Sequence of chain B:
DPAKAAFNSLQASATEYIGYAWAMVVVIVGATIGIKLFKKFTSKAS

Sequence of chain A:
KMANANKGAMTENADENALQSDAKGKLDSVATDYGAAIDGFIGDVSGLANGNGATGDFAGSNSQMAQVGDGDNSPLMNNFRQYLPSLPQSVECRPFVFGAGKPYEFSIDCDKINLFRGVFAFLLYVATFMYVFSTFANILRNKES

The following describes two proteins that form a bound complex.

Contacts between the two chains:
Residue L376 in chain A is in contact with residue V53 in chain B (closest heavy-atom distance 4.4 Å).
Residue M391 in chain A contacts residue F68 in chain B (closest heavy-atom distance 4.2 Å).
Residue L384 in chain A is in contact with residue L64 in chain B (closest heavy-atom distance 3.9 Å).
Residue K373 in chain A interacts with residue V53 in chain B (closest heavy-atom distance 4.1 Å).
Residue K373 in chain A interacts with residue W49 in chain B (closest heavy-atom distance 3.5 Å).
Residue V387 in chain A is in contact with residue F68 in chain B (closest heavy-atom distance 3.6 Å).
Residue V387 in chain A contacts residue L64 in chain B (closest heavy-atom distance 4.0 Å).
Residue V380 in chain A contacts residue I60 in chain B (closest heavy-atom distance 3.6 Å).
Residue L384 in chain A contacts residue I60 in chain B (closest heavy-atom distance 4.0 Å).
Residue F383 in chain A is in contact with residue L64 in chain B (closest heavy-atom distance 3.5 Å).